Sequence of the second protein:
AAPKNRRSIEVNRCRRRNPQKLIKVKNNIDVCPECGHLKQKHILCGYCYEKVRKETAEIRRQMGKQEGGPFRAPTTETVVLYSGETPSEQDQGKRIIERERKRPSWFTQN

Interface contacts:
Residue S45 in the first protein contacts residue I107 in the second protein (closest heavy-atom distance 4.7 Å).
Residue S45 in the first protein contacts residue N106 in the second protein (closest heavy-atom distance 4.7 Å).
Residue E51 in the first protein is in contact with residue K119 in the second protein (closest heavy-atom distance 3.3 Å).
Residue V46 in the first protein is in contact with residue N105 in the second protein (closest heavy-atom distance 3.8 Å).
Residue V46 in the first protein is in contact with residue K119 in the second protein (closest heavy-atom distance 3.1 Å).
Residue V46 in the first protein interacts with residue N106 in the second protein (closest heavy-atom distance 4.4 Å).
Residue S45 in the first protein is in contact with residue K119 in the second protein (closest heavy-atom distance 2.8 Å).
Residue S45 in the first protein is in contact with residue N105 in the second protein (closest heavy-atom distance 3.2 Å).
Residue W48 in the first protein contacts residue K119 in the second protein (closest heavy-atom distance 4.1 Å).

Sequence of the first protein:
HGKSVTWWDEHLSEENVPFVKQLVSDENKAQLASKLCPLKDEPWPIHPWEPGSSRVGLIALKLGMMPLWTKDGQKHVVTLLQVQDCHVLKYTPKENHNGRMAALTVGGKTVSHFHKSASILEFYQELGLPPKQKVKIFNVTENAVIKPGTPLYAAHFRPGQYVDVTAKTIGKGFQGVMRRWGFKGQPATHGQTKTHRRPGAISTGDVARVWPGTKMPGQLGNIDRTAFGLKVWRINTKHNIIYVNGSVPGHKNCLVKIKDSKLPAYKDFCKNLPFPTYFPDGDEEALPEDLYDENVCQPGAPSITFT

The following describes two proteins that form a bound complex.